Residue-level contacts at the interface:
Residue A38 in protein 1 interacts with residue M102 in protein 2 (closest heavy-atom distance 4.1 Å).
Residue W37 in protein 1 interacts with residue V101 in protein 2 (closest heavy-atom distance 4.2 Å).
Residue W37 in protein 1 is in contact with residue F98 in protein 2 (closest heavy-atom distance 3.5 Å).
Residue V32 in protein 1 is in contact with residue V101 in protein 2 (closest heavy-atom distance 3.8 Å).
Residue D39 in protein 1 is in contact with residue M102 in protein 2 (closest heavy-atom distance 4.0 Å).
Residue R28 in protein 1 interacts with residue L103 in protein 2 (closest heavy-atom distance 5.0 Å).
Residue L74 in protein 1 contacts residue F98 in protein 2 (closest heavy-atom distance 4.9 Å).
Residue A38 in protein 1 is in contact with residue F98 in protein 2 (closest heavy-atom distance 3.3 Å).
Residue W37 in protein 1 interacts with residue S97 in protein 2 (closest heavy-atom distance 4.2 Å).
Residue R30 in protein 1 contacts residue M102 in protein 2 (closest heavy-atom distance 3.8 Å).
Residue R28 in protein 1 contacts residue M102 in protein 2 (closest heavy-atom distance 3.0 Å).
Residue S73 in protein 1 interacts with residue F98 in protein 2 (closest heavy-atom distance 3.3 Å).
Residue R30 in protein 1 is in contact with residue V101 in protein 2 (closest heavy-atom distance 3.4 Å).
Residue A29 in protein 1 interacts with residue M102 in protein 2 (closest heavy-atom distance 4.8 Å).
Residue R30 in protein 1 interacts with residue L103 in protein 2 (closest heavy-atom distance 3.6 Å).
Residue H75 in protein 1 is in contact with residue F98 in protein 2 (closest heavy-atom distance 4.4 Å).
Residue W37 in protein 1 interacts with residue M102 in protein 2 (closest heavy-atom distance 3.2 Å).
Residue D39 in protein 1 contacts residue F98 in protein 2 (closest heavy-atom distance 4.0 Å).

Sequence of protein 2:
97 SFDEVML

Sequence of protein 1:
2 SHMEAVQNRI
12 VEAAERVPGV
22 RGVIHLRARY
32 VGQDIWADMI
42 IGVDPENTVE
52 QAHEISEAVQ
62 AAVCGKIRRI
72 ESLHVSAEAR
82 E

These two protein chains interact to form a complex.